Sequence of protein 2:
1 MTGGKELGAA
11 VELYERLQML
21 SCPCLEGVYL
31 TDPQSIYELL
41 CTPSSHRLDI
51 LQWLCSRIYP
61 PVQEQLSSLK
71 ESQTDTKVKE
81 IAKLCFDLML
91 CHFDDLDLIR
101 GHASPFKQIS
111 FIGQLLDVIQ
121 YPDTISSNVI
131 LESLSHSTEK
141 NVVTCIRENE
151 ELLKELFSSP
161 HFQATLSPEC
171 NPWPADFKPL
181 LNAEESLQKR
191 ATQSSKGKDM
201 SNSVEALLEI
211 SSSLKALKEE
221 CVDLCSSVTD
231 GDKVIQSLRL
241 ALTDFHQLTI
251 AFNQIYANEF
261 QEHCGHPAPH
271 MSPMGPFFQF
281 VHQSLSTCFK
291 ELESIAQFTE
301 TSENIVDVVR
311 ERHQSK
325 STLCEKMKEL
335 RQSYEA

Sequence of protein 1:
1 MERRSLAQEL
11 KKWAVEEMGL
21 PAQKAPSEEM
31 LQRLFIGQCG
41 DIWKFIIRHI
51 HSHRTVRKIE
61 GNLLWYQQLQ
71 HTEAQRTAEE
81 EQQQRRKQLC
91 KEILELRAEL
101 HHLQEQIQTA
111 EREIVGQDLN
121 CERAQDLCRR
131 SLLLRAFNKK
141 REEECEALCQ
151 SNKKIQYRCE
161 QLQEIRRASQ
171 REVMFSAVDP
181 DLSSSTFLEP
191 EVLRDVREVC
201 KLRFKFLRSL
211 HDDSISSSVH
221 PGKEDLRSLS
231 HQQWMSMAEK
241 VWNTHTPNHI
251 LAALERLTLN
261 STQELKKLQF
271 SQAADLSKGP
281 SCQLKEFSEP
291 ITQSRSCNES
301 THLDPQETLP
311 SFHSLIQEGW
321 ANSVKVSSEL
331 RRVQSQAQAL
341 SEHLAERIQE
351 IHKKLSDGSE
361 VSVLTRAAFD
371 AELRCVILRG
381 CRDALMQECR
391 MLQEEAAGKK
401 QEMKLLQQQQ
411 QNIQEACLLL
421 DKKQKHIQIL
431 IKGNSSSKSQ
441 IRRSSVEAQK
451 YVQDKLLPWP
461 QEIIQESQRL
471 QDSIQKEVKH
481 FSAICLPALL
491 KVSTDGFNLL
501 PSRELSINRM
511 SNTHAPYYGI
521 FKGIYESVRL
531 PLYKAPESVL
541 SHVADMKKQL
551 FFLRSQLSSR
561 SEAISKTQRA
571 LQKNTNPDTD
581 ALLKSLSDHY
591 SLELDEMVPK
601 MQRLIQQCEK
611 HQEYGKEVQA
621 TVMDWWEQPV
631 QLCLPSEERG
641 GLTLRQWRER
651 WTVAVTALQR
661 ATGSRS

The following describes two proteins that form a bound complex.

Interface contacts:
Residue Q317 in protein 1 interacts with residue K330 in protein 2 (closest heavy-atom distance 3.8 Å).
Residue R331 in protein 1 interacts with residue A340 in protein 2 (closest heavy-atom distance 4.4 Å).
Residue V324 in protein 1 is in contact with residue S337 in protein 2 (closest heavy-atom distance 3.9 Å).